The following describes two proteins that form a bound complex.

Contacts between the two chains:
Residue A63 in protein 1 is in contact with residue L164 in protein 2 (closest heavy-atom distance 4.2 Å).
Residue Y62 in protein 1 contacts residue S163 in protein 2 (closest heavy-atom distance 4.6 Å).
Residue L101 in protein 1 is in contact with residue E160 in protein 2 (closest heavy-atom distance 3.8 Å).
Residue E100 in protein 1 contacts residue N161 in protein 2 (closest heavy-atom distance 4.7 Å).
Residue C99 in protein 1 contacts residue L164 in protein 2 (closest heavy-atom distance 4.9 Å).
Residue S64 in protein 1 is in contact with residue G159 in protein 2 (closest heavy-atom distance 4.4 Å).
Residue V98 in protein 1 interacts with residue L164 in protein 2 (closest heavy-atom distance 3.1 Å).
Residue E100 in protein 1 interacts with residue E160 in protein 2 (closest heavy-atom distance 2.6 Å).
Residue Y62 in protein 1 interacts with residue L164 in protein 2 (closest heavy-atom distance 2.9 Å).
Residue C99 in protein 1 interacts with residue T162 in protein 2 (closest heavy-atom distance 3.6 Å).
Residue C99 in protein 1 interacts with residue S163 in protein 2 (closest heavy-atom distance 4.7 Å).
Residue V98 in protein 1 interacts with residue S163 in protein 2 (closest heavy-atom distance 3.4 Å).
Residue V98 in protein 1 interacts with residue T162 in protein 2 (closest heavy-atom distance 4.0 Å).
Residue C99 in protein 1 interacts with residue E160 in protein 2 (closest heavy-atom distance 3.6 Å).
Residue E100 in protein 1 contacts residue T162 in protein 2 (closest heavy-atom distance 4.3 Å).
Residue C99 in protein 1 contacts residue N161 in protein 2 (closest heavy-atom distance 4.5 Å).

Sequence of protein 1:
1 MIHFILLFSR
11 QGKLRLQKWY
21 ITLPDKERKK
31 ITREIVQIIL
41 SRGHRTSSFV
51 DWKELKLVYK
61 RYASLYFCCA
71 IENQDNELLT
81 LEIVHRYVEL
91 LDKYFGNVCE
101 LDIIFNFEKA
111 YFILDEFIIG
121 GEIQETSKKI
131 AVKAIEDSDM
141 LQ

Sequence of protein 2:
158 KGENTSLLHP